Sequence of the first protein:
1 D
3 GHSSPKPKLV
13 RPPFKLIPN

These two protein chains interact to form a complex.

Contacts between the two chains:
Residue F425 in the second protein contacts residue P14 in the first protein (closest heavy-atom distance 3.4 Å).
Residue L471 in the second protein contacts residue F16 in the first protein (closest heavy-atom distance 3.4 Å).
Residue I184 in the second protein contacts residue S5 in the first protein (closest heavy-atom distance 4.2 Å).
Residue H473 in the second protein contacts residue K17 in the first protein (closest heavy-atom distance 2.9 Å).
Residue Y427 in the second protein contacts residue K17 in the first protein (closest heavy-atom distance 3.2 Å).
Residue S163 in the second protein interacts with residue G3 in the first protein (closest heavy-atom distance 4.2 Å).
Residue D302 in the second protein is in contact with residue P9 in the first protein (closest heavy-atom distance 3.9 Å).
Residue E326 in the second protein interacts with residue K8 in the first protein (closest heavy-atom distance 3.1 Å).
Residue Y427 in the second protein interacts with residue P15 in the first protein (closest heavy-atom distance 2.7 Å).
Residue F451 in the second protein contacts residue K17 in the first protein (closest heavy-atom distance 3.8 Å).
Residue S566 in the second protein interacts with residue N21 in the first protein (closest heavy-atom distance 3.8 Å).
Residue R543 in the second protein is in contact with residue N21 in the first protein (closest heavy-atom distance 3.4 Å).
Residue Q327 in the second protein interacts with residue L11 in the first protein (closest heavy-atom distance 4.2 Å).
Residue V401 in the second protein interacts with residue P14 in the first protein (closest heavy-atom distance 3.9 Å).
Residue T208 in the second protein contacts residue S5 in the first protein (closest heavy-atom distance 3.5 Å).
Residue Q186 in the second protein contacts residue H4 in the first protein (closest heavy-atom distance 3.4 Å).
Residue V329 in the second protein interacts with residue L11 in the first protein (closest heavy-atom distance 3.6 Å).
Residue Q351 in the second protein is in contact with residue L11 in the first protein (closest heavy-atom distance 3.2 Å).
Residue Y254 in the second protein interacts with residue S6 in the first protein (closest heavy-atom distance 3.3 Å).
Residue V304 in the second protein is in contact with residue P9 in the first protein (closest heavy-atom distance 4.2 Å).
Residue Y523 in the second protein contacts residue P20 in the first protein (closest heavy-atom distance 3.1 Å).
Residue Y254 in the second protein contacts residue P7 in the first protein (closest heavy-atom distance 2.5 Å).
Residue Y427 in the second protein interacts with residue F16 in the first protein (closest heavy-atom distance 3.8 Å).
Residue F425 in the second protein is in contact with residue F16 in the first protein (closest heavy-atom distance 3.7 Å).
Residue D280 in the second protein interacts with residue P9 in the first protein (closest heavy-atom distance 4.0 Å).
Residue N232 in the second protein is in contact with residue P7 in the first protein (closest heavy-atom distance 4.0 Å).
Residue S163 in the second protein is in contact with residue D1 in the first protein (closest heavy-atom distance 4.1 Å).
Residue N545 in the second protein is in contact with residue N21 in the first protein (closest heavy-atom distance 3.7 Å).
Residue I495 in the second protein contacts residue F16 in the first protein (closest heavy-atom distance 3.8 Å).
Residue Y403 in the second protein contacts residue P15 in the first protein (closest heavy-atom distance 3.8 Å).
Residue Y377 in the second protein interacts with residue L11 in the first protein (closest heavy-atom distance 3.8 Å).
Residue Q398 in the second protein contacts residue R13 in the first protein (closest heavy-atom distance 4.2 Å).
Residue Q186 in the second protein is in contact with residue S5 in the first protein (closest heavy-atom distance 3.5 Å).
Residue R475 in the second protein contacts residue P20 in the first protein (closest heavy-atom distance 3.2 Å).
Residue Q327 in the second protein interacts with residue P9 in the first protein (closest heavy-atom distance 3.0 Å).
Residue N232 in the second protein interacts with residue S6 in the first protein (closest heavy-atom distance 3.9 Å).
Residue R475 in the second protein contacts residue L18 in the first protein (closest heavy-atom distance 4.3 Å).
Residue Y377 in the second protein is in contact with residue R13 in the first protein (closest heavy-atom distance 3.2 Å).
Residue Q186 in the second protein is in contact with residue G3 in the first protein (closest heavy-atom distance 3.7 Å).
Residue I230 in the second protein interacts with residue S6 in the first protein (closest heavy-atom distance 3.9 Å).
Residue D302 in the second protein interacts with residue K8 in the first protein (closest heavy-atom distance 3.0 Å).
Residue D139 in the second protein is in contact with residue D1 in the first protein (closest heavy-atom distance 3.0 Å).
Residue H379 in the second protein interacts with residue P14 in the first protein (closest heavy-atom distance 3.8 Å).
Residue Y377 in the second protein is in contact with residue V12 in the first protein (closest heavy-atom distance 3.0 Å).
Residue D449 in the second protein is in contact with residue F16 in the first protein (closest heavy-atom distance 3.5 Å).
Residue Q519 in the second protein interacts with residue N21 in the first protein (closest heavy-atom distance 4.3 Å).
Residue D375 in the second protein contacts residue L11 in the first protein (closest heavy-atom distance 3.7 Å).
Residue E428 in the second protein interacts with residue K17 in the first protein (closest heavy-atom distance 3.1 Å).
Residue N232 in the second protein interacts with residue S5 in the first protein (closest heavy-atom distance 3.2 Å).
Residue M521 in the second protein interacts with residue N21 in the first protein (closest heavy-atom distance 3.6 Å).
Residue W399 in the second protein contacts residue R13 in the first protein (closest heavy-atom distance 3.0 Å).
Residue W399 in the second protein contacts residue P14 in the first protein (closest heavy-atom distance 4.0 Å).
Residue Y377 in the second protein is in contact with residue P14 in the first protein (closest heavy-atom distance 3.4 Å).
Residue D497 in the second protein interacts with residue P20 in the first protein (closest heavy-atom distance 4.0 Å).
Residue F425 in the second protein interacts with residue P15 in the first protein (closest heavy-atom distance 3.4 Å).
Residue D375 in the second protein contacts residue R13 in the first protein (closest heavy-atom distance 3.0 Å).
Residue L301 in the second protein contacts residue K8 in the first protein (closest heavy-atom distance 3.8 Å).
Residue D497 in the second protein contacts residue L18 in the first protein (closest heavy-atom distance 3.6 Å).
Residue Y403 in the second protein contacts residue P14 in the first protein (closest heavy-atom distance 3.8 Å).
Residue D449 in the second protein interacts with residue K17 in the first protein (closest heavy-atom distance 3.0 Å).

Sequence of the second protein:
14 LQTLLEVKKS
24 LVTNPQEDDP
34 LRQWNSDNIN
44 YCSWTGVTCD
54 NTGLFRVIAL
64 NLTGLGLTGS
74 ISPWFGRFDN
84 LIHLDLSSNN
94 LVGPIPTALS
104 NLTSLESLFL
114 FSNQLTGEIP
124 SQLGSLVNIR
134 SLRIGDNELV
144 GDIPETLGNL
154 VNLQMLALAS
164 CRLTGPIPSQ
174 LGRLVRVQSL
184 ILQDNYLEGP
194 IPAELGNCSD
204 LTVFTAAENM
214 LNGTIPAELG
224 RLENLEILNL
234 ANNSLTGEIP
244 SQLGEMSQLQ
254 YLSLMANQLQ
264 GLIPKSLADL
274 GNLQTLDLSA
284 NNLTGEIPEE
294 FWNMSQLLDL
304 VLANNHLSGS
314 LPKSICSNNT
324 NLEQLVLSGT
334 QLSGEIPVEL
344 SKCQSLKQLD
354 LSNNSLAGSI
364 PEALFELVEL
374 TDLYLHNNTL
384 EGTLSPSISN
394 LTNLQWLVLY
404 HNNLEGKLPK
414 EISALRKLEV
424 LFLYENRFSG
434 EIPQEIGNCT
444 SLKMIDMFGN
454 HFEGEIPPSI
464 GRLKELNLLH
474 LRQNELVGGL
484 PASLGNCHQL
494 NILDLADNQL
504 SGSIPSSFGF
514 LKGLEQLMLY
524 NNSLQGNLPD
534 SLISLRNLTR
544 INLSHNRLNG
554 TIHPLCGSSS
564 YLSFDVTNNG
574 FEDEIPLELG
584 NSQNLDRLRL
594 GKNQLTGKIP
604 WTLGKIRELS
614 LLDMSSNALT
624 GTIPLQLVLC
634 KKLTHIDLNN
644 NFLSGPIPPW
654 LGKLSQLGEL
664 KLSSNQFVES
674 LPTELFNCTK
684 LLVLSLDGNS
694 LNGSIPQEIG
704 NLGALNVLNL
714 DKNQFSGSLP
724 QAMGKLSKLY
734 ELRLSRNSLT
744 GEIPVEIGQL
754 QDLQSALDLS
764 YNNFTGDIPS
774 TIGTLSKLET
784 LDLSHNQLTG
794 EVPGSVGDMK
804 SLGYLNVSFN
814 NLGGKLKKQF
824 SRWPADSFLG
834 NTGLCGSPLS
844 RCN